Sequence of the first protein:
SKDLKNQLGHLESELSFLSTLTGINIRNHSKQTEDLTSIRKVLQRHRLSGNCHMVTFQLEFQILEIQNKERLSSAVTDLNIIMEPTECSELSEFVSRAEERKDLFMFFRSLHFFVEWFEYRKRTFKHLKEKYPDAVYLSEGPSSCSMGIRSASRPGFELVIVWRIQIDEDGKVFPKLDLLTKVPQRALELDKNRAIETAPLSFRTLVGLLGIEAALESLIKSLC

Contacts between the two chains:
Residue L239 in the first protein interacts with residue P388 in the second protein (closest heavy-atom distance 3.6 Å).
Residue A254 in the first protein contacts residue F357 in the second protein (closest heavy-atom distance 3.2 Å).
Residue T240 in the first protein is in contact with residue S386 in the second protein (closest heavy-atom distance 3.1 Å).
Residue L278 in the first protein is in contact with residue F357 in the second protein (closest heavy-atom distance 4.0 Å).
Residue R213 in the first protein interacts with residue Y365 in the second protein (closest heavy-atom distance 3.2 Å).
Residue L247 in the first protein interacts with residue D383 in the second protein (closest heavy-atom distance 3.1 Å).
Residue T257 in the first protein interacts with residue F357 in the second protein (closest heavy-atom distance 3.6 Å).
Residue S281 in the first protein contacts residue L361 in the second protein (closest heavy-atom distance 3.8 Å).
Residue T240 in the first protein interacts with residue S385 in the second protein (closest heavy-atom distance 3.3 Å).
Residue V242 in the first protein interacts with residue S386 in the second protein (closest heavy-atom distance 3.2 Å).
Residue L282 in the first protein is in contact with residue L361 in the second protein (closest heavy-atom distance 4.0 Å).
Residue S281 in the first protein interacts with residue L358 in the second protein (closest heavy-atom distance 3.8 Å).
Residue C283 in the first protein contacts residue Q366 in the second protein (closest heavy-atom distance 3.1 Å).
Residue F216 in the first protein contacts residue Y365 in the second protein (closest heavy-atom distance 3.4 Å).
Residue L249 in the first protein interacts with residue D367 in the second protein (closest heavy-atom distance 4.0 Å).
Residue L268 in the first protein interacts with residue L351 in the second protein (closest heavy-atom distance 3.5 Å).
Residue L218 in the first protein contacts residue L361 in the second protein (closest heavy-atom distance 3.7 Å).
Residue S261 in the first protein interacts with residue F357 in the second protein (closest heavy-atom distance 3.1 Å).
Residue R213 in the first protein contacts residue Q372 in the second protein (closest heavy-atom distance 4.2 Å).
Residue L268 in the first protein interacts with residue S350 in the second protein (closest heavy-atom distance 3.5 Å).
Residue S198 in the first protein interacts with residue K393 in the second protein (closest heavy-atom distance 3.1 Å).
Residue K280 in the first protein contacts residue K362 in the second protein (closest heavy-atom distance 3.5 Å).
Residue L282 in the first protein is in contact with residue Y365 in the second protein (closest heavy-atom distance 2.9 Å).
Residue S205 in the first protein interacts with residue F392 in the second protein (closest heavy-atom distance 2.9 Å).
Residue R213 in the first protein contacts residue S369 in the second protein (closest heavy-atom distance 2.5 Å).
Residue S261 in the first protein interacts with residue N353 in the second protein (closest heavy-atom distance 4.1 Å).
Residue K241 in the first protein interacts with residue S386 in the second protein (closest heavy-atom distance 3.4 Å).
Residue D250 in the first protein contacts residue L364 in the second protein (closest heavy-atom distance 3.5 Å).
Residue E199 in the first protein is in contact with residue R395 in the second protein (closest heavy-atom distance 3.1 Å).
Residue T240 in the first protein interacts with residue A389 in the second protein (closest heavy-atom distance 3.9 Å).
Residue N252 in the first protein interacts with residue N360 in the second protein (closest heavy-atom distance 2.7 Å).
Residue G215 in the first protein is in contact with residue E380 in the second protein (closest heavy-atom distance 3.3 Å).
Residue L278 in the first protein interacts with residue L361 in the second protein (closest heavy-atom distance 3.5 Å).
Residue E199 in the first protein contacts residue H403 in the second protein (closest heavy-atom distance 2.6 Å).
Residue N252 in the first protein is in contact with residue Y356 in the second protein (closest heavy-atom distance 2.7 Å).
Residue S212 in the first protein interacts with residue Q372 in the second protein (closest heavy-atom distance 4.0 Å).
Residue E199 in the first protein contacts residue T396 in the second protein (closest heavy-atom distance 3.9 Å).
Residue S198 in the first protein is in contact with residue F392 in the second protein (closest heavy-atom distance 3.9 Å).
Residue E146 in the first protein contacts residue H403 in the second protein (closest heavy-atom distance 4.0 Å).
Residue C283 in the first protein interacts with residue K362 in the second protein (closest heavy-atom distance 2.7 Å).
Residue V219 in the first protein contacts residue A389 in the second protein (closest heavy-atom distance 4.0 Å).
Residue P243 in the first protein is in contact with residue Y368 in the second protein (closest heavy-atom distance 3.5 Å).
Residue V242 in the first protein is in contact with residue S385 in the second protein (closest heavy-atom distance 3.5 Å).
Residue C204 in the first protein interacts with residue R395 in the second protein (closest heavy-atom distance 3.5 Å).
Residue A246 in the first protein contacts residue Y368 in the second protein (closest heavy-atom distance 3.9 Å).
Residue L268 in the first protein contacts residue R347 in the second protein (closest heavy-atom distance 3.5 Å).
Residue E217 in the first protein interacts with residue K393 in the second protein (closest heavy-atom distance 3.6 Å).
Residue A254 in the first protein interacts with residue N360 in the second protein (closest heavy-atom distance 3.6 Å).
Residue C204 in the first protein interacts with residue F392 in the second protein (closest heavy-atom distance 4.0 Å).
Residue K241 in the first protein is in contact with residue A389 in the second protein (closest heavy-atom distance 3.7 Å).
Residue F216 in the first protein interacts with residue Y368 in the second protein (closest heavy-atom distance 3.7 Å).
Residue P243 in the first protein contacts residue E380 in the second protein (closest heavy-atom distance 3.7 Å).
Residue P243 in the first protein contacts residue T381 in the second protein (closest heavy-atom distance 3.1 Å).
Residue V242 in the first protein contacts residue Y382 in the second protein (closest heavy-atom distance 3.9 Å).
Residue R213 in the first protein interacts with residue Y368 in the second protein (closest heavy-atom distance 3.7 Å).
Residue S281 in the first protein is in contact with residue K362 in the second protein (closest heavy-atom distance 3.0 Å).
Residue L268 in the first protein interacts with residue A354 in the second protein (closest heavy-atom distance 3.9 Å).
Residue E146 in the first protein interacts with residue R395 in the second protein (closest heavy-atom distance 3.2 Å).
Residue Q244 in the first protein interacts with residue T381 in the second protein (closest heavy-atom distance 2.5 Å).
Residue A258 in the first protein contacts residue F357 in the second protein (closest heavy-atom distance 3.5 Å).

Sequence of the second protein:
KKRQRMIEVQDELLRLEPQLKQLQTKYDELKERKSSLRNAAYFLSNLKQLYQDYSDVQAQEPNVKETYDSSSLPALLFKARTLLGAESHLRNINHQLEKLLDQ

The following describes two proteins that form a bound complex.